These two protein chains interact to form a complex.

Interface contacts:
Residue Q767 in chain A is in contact with residue F303 in chain B (closest heavy-atom distance 2.9 Å).
Residue S795 in chain A interacts with residue T408 in chain B (closest heavy-atom distance 3.5 Å).
Residue N758 in chain A interacts with residue R271 in chain B (closest heavy-atom distance 2.8 Å).
Residue D517 in chain A interacts with residue I246 in chain B (closest heavy-atom distance 3.6 Å).
Residue Q788 in chain A is in contact with residue I405 in chain B (closest heavy-atom distance 3.7 Å).
Residue V773 in chain A contacts residue Q349 in chain B (closest heavy-atom distance 3.5 Å).
Residue Y484 in chain A contacts residue R16 in chain B (closest heavy-atom distance 3.4 Å).
Residue I757 in chain A contacts residue R271 in chain B (closest heavy-atom distance 2.9 Å).
Residue E760 in chain A contacts residue R346 in chain B (closest heavy-atom distance 2.7 Å).
Residue S795 in chain A is in contact with residue S412 in chain B (closest heavy-atom distance 3.1 Å).
Residue H523 in chain A contacts residue Y4 in chain B (closest heavy-atom distance 2.8 Å).
Residue I756 in chain A contacts residue I347 in chain B (closest heavy-atom distance 3.6 Å).
Residue D517 in chain A contacts residue N244 in chain B (closest heavy-atom distance 2.8 Å).
Residue N799 in chain A is in contact with residue S412 in chain B (closest heavy-atom distance 3.3 Å).
Residue K483 in chain A is in contact with residue H12 in chain B (closest heavy-atom distance 3.5 Å).
Residue E791 in chain A interacts with residue T408 in chain B (closest heavy-atom distance 2.6 Å).
Residue R516 in chain A contacts residue E284 in chain B (closest heavy-atom distance 2.6 Å).
Residue A763 in chain A contacts residue I347 in chain B (closest heavy-atom distance 3.6 Å).
Residue S764 in chain A is in contact with residue I347 in chain B (closest heavy-atom distance 3.7 Å).
Residue M762 in chain A is in contact with residue N396 in chain B (closest heavy-atom distance 3.0 Å).
Residue Q767 in chain A contacts residue F305 in chain B (closest heavy-atom distance 3.2 Å).
Residue R495 in chain A is in contact with residue H12 in chain B (closest heavy-atom distance 3.0 Å).
Residue S764 in chain A interacts with residue N396 in chain B (closest heavy-atom distance 2.9 Å).
Residue Y513 in chain A contacts residue S285 in chain B (closest heavy-atom distance 3.4 Å).
Residue Q788 in chain A is in contact with residue Y401 in chain B (closest heavy-atom distance 3.5 Å).
Residue A781 in chain A contacts residue Y401 in chain B (closest heavy-atom distance 3.7 Å).
Residue S753 in chain A contacts residue F303 in chain B (closest heavy-atom distance 3.7 Å).
Residue K754 in chain A contacts residue V301 in chain B (closest heavy-atom distance 3.1 Å).
Residue S522 in chain A interacts with residue T8 in chain B (closest heavy-atom distance 3.5 Å).
Residue E760 in chain A contacts residue R271 in chain B (closest heavy-atom distance 2.7 Å).
Residue E798 in chain A contacts residue Q416 in chain B (closest heavy-atom distance 3.7 Å).
Residue L765 in chain A interacts with residue Q349 in chain B (closest heavy-atom distance 2.9 Å).
Residue Q514 in chain A contacts residue I246 in chain B (closest heavy-atom distance 3.6 Å).
Residue Y513 in chain A contacts residue I246 in chain B (closest heavy-atom distance 3.6 Å).
Residue T771 in chain A is in contact with residue Q349 in chain B (closest heavy-atom distance 3.4 Å).
Residue E791 in chain A contacts residue K409 in chain B (closest heavy-atom distance 2.6 Å).
Residue D517 in chain A contacts residue I281 in chain B (closest heavy-atom distance 3.6 Å).
Residue L520 in chain A is in contact with residue Y4 in chain B (closest heavy-atom distance 2.9 Å).
Residue L765 in chain A contacts residue I347 in chain B (closest heavy-atom distance 2.9 Å).
Residue L765 in chain A interacts with residue H348 in chain B (closest heavy-atom distance 3.1 Å).
Residue L520 in chain A interacts with residue I281 in chain B (closest heavy-atom distance 3.7 Å).
Residue D517 in chain A is in contact with residue A245 in chain B (closest heavy-atom distance 2.8 Å).
Residue M521 in chain A contacts residue Y4 in chain B (closest heavy-atom distance 3.6 Å).
Residue R802 in chain A is in contact with residue S415 in chain B (closest heavy-atom distance 3.6 Å).
Residue S764 in chain A is in contact with residue Q349 in chain B (closest heavy-atom distance 3.5 Å).
Residue S750 in chain A interacts with residue N302 in chain B (closest heavy-atom distance 3.3 Å).
Residue Y484 in chain A interacts with residue H12 in chain B (closest heavy-atom distance 3.5 Å).
Residue R802 in chain A is in contact with residue Q416 in chain B (closest heavy-atom distance 2.8 Å).
Residue M521 in chain A is in contact with residue T7 in chain B (closest heavy-atom distance 3.5 Å).
Residue P768 in chain A contacts residue H348 in chain B (closest heavy-atom distance 3.5 Å).
Residue D766 in chain A contacts residue C350 in chain B (closest heavy-atom distance 2.8 Å).
Residue I757 in chain A contacts residue I347 in chain B (closest heavy-atom distance 3.6 Å).
Residue M521 in chain A is in contact with residue T8 in chain B (closest heavy-atom distance 3.2 Å).
Residue H749 in chain A contacts residue F305 in chain B (closest heavy-atom distance 3.3 Å).
Residue K754 in chain A interacts with residue N302 in chain B (closest heavy-atom distance 2.7 Å).
Residue Q767 in chain A interacts with residue H348 in chain B (closest heavy-atom distance 3.0 Å).
Residue Y513 in chain A is in contact with residue I281 in chain B (closest heavy-atom distance 3.6 Å).
Residue M521 in chain A is in contact with residue A11 in chain B (closest heavy-atom distance 3.7 Å).
Residue E798 in chain A is in contact with residue S412 in chain B (closest heavy-atom distance 2.7 Å).
Residue D766 in chain A interacts with residue Q349 in chain B (closest heavy-atom distance 3.5 Å).

Sequence of chain B:
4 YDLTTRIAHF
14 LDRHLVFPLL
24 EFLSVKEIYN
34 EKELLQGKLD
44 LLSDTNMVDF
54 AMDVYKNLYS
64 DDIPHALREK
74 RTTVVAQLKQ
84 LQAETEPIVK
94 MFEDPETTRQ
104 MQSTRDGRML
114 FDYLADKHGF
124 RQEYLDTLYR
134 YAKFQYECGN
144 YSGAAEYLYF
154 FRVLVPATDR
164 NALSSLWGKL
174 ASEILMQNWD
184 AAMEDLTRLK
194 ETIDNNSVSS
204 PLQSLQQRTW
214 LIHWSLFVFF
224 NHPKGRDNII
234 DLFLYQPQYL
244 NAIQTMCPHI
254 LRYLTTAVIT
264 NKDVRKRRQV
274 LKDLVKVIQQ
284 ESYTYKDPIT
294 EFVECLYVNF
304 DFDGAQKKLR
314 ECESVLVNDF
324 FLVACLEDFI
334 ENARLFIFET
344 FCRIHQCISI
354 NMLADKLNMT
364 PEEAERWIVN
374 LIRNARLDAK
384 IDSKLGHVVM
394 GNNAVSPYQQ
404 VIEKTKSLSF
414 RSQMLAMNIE

Sequence of chain A:
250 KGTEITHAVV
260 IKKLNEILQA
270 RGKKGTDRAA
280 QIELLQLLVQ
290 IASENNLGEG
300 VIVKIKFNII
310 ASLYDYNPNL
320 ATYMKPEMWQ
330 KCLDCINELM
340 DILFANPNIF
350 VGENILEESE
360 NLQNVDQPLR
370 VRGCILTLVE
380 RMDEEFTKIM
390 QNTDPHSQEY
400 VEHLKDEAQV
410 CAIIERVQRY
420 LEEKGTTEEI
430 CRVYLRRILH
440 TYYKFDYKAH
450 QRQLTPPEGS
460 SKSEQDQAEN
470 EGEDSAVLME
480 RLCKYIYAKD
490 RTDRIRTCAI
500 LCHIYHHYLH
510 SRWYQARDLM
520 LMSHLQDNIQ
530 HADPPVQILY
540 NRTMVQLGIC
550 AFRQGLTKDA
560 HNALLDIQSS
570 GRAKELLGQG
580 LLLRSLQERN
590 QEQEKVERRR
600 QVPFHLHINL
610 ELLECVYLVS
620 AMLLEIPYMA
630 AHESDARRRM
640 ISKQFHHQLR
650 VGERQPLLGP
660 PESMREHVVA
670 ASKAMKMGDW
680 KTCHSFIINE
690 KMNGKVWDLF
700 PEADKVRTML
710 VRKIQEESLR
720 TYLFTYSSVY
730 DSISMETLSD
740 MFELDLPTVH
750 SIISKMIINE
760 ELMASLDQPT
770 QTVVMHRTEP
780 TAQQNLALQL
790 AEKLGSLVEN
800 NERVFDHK